Interface contacts:
Residue Y462 in chain A interacts with residue Y8 in chain B (closest heavy-atom distance 4.8 Å).
Residue E459 in chain A contacts residue P10 in chain B (closest heavy-atom distance 3.3 Å).
Residue Y455 in chain A contacts residue Y8 in chain B (closest heavy-atom distance 3.7 Å).
Residue F618 in chain A interacts with residue Y8 in chain B (closest heavy-atom distance 3.8 Å).
Residue R648 in chain A interacts with residue T11 in chain B (closest heavy-atom distance 4.3 Å).
Residue L427 in chain A interacts with residue Y15 in chain B (closest heavy-atom distance 3.8 Å).
Residue N458 in chain A interacts with residue P10 in chain B (closest heavy-atom distance 3.8 Å).
Residue E502 in chain A contacts residue Y15 in chain B (closest heavy-atom distance 4.5 Å).
Residue E459 in chain A is in contact with residue Y8 in chain B (closest heavy-atom distance 2.6 Å).
Residue S429 in chain A interacts with residue Y15 in chain B (closest heavy-atom distance 3.3 Å).
Residue L427 in chain A is in contact with residue P10 in chain B (closest heavy-atom distance 3.8 Å).
Residue K619 in chain A contacts residue S7 in chain B (closest heavy-atom distance 4.3 Å).
Residue K619 in chain A contacts residue Y8 in chain B (closest heavy-atom distance 3.4 Å).
Residue L427 in chain A contacts residue T11 in chain B (closest heavy-atom distance 3.1 Å).
Residue N458 in chain A contacts residue Y8 in chain B (closest heavy-atom distance 4.3 Å).
Residue Y462 in chain A is in contact with residue P10 in chain B (closest heavy-atom distance 3.9 Å).
Residue T426 in chain A interacts with residue S14 in chain B (closest heavy-atom distance 3.5 Å).
Residue T428 in chain A interacts with residue Y15 in chain B (closest heavy-atom distance 3.7 Å).
Residue K454 in chain A is in contact with residue Y8 in chain B (closest heavy-atom distance 3.6 Å).

These two protein chains interact to form a complex.

Sequence of chain A:
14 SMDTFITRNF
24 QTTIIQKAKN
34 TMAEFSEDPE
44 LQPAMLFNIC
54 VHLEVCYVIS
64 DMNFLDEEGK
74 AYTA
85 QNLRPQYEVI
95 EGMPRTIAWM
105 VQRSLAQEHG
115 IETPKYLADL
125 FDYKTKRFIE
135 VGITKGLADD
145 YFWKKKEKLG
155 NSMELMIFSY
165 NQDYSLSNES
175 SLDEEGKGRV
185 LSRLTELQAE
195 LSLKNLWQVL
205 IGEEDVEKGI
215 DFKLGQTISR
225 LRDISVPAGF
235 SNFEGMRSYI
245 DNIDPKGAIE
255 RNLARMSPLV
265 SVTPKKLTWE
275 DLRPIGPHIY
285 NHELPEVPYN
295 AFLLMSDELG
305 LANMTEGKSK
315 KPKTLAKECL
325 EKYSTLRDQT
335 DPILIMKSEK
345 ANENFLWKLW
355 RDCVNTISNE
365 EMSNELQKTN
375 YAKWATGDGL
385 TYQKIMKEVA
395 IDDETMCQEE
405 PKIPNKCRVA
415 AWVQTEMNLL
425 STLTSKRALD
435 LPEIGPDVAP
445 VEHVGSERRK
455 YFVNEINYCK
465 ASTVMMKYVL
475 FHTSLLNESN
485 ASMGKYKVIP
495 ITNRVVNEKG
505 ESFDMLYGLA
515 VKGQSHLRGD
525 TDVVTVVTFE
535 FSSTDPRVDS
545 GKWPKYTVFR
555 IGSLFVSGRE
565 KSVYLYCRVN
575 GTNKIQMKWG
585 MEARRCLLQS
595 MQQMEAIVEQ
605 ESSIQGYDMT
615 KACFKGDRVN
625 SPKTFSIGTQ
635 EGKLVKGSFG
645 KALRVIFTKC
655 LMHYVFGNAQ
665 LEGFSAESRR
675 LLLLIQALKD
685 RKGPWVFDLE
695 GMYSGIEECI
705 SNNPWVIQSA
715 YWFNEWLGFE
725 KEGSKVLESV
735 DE

Sequence of chain B:
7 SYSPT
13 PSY